This data describes a binding interaction between two proteins.

Sequence of protein 2:
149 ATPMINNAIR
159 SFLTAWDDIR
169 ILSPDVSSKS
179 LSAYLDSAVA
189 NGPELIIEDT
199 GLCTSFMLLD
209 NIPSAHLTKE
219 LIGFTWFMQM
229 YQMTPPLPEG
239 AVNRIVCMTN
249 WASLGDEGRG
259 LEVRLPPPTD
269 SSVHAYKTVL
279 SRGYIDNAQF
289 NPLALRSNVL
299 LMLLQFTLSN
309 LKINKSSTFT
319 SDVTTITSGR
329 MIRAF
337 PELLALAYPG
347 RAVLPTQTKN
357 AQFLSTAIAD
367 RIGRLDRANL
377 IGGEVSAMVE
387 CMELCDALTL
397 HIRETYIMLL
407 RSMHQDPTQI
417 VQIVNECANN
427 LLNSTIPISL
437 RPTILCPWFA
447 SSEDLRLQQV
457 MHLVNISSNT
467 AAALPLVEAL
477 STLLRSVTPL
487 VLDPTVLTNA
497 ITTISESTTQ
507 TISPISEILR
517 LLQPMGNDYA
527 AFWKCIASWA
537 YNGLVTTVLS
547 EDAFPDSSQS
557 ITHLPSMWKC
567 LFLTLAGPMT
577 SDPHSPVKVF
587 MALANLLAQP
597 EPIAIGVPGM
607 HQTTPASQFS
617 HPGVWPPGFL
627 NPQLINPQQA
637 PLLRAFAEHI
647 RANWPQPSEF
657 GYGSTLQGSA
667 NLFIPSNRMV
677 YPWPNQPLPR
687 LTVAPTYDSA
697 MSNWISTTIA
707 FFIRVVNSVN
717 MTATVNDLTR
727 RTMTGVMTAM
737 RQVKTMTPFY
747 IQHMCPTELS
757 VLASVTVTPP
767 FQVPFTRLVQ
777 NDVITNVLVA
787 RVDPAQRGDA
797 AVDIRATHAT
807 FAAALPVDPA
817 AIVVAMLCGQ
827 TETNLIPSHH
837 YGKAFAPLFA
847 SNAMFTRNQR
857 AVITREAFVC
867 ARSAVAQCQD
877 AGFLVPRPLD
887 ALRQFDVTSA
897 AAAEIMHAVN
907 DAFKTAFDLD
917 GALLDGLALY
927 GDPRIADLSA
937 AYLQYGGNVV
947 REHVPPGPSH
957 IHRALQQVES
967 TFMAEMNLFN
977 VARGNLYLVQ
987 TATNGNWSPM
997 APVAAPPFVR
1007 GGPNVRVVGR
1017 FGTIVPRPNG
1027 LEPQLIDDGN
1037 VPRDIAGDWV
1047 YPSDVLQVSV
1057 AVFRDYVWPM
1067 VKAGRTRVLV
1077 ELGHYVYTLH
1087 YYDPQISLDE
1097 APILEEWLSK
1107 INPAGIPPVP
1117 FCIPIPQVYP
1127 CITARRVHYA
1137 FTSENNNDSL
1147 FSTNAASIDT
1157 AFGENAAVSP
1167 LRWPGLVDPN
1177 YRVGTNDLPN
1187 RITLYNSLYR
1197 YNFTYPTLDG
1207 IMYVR

Interface contacts:
Residue L252 in protein 2 interacts with residue K254 in protein 1 (closest heavy-atom distance 2.9 Å).
Residue D208 in protein 2 is in contact with residue R305 in protein 1 (closest heavy-atom distance 3.0 Å).
Residue L161 in protein 2 interacts with residue V547 in protein 1 (closest heavy-atom distance 3.5 Å).
Residue S847 in protein 2 interacts with residue L231 in protein 1 (closest heavy-atom distance 3.3 Å).
Residue T1203 in protein 2 interacts with residue S235 in protein 1 (closest heavy-atom distance 3.3 Å).
Residue E196 in protein 2 is in contact with residue R236 in protein 1 (closest heavy-atom distance 3.4 Å).
Residue I194 in protein 2 is in contact with residue K234 in protein 1 (closest heavy-atom distance 3.3 Å).
Residue Y1201 in protein 2 is in contact with residue S235 in protein 1 (closest heavy-atom distance 3.6 Å).
Residue R168 in protein 2 interacts with residue E368 in protein 1 (closest heavy-atom distance 3.0 Å).
Residue G253 in protein 2 is in contact with residue K254 in protein 1 (closest heavy-atom distance 3.5 Å).
Residue D165 in protein 2 interacts with residue S373 in protein 1 (closest heavy-atom distance 3.1 Å).
Residue L207 in protein 2 interacts with residue R305 in protein 1 (closest heavy-atom distance 3.5 Å).
Residue W164 in protein 2 is in contact with residue E368 in protein 1 (closest heavy-atom distance 3.5 Å).
Residue E255 in protein 2 contacts residue G252 in protein 1 (closest heavy-atom distance 3.8 Å).
Residue R168 in protein 2 contacts residue V365 in protein 1 (closest heavy-atom distance 3.4 Å).
Residue S171 in protein 2 is in contact with residue R363 in protein 1 (closest heavy-atom distance 2.8 Å).
Residue W164 in protein 2 is in contact with residue D544 in protein 1 (closest heavy-atom distance 3.4 Å).
Residue S315 in protein 2 contacts residue T256 in protein 1 (closest heavy-atom distance 3.1 Å).
Residue E255 in protein 2 contacts residue R236 in protein 1 (closest heavy-atom distance 3.6 Å).
Residue E255 in protein 2 interacts with residue L253 in protein 1 (closest heavy-atom distance 3.4 Å).
Residue Q855 in protein 2 interacts with residue K234 in protein 1 (closest heavy-atom distance 2.8 Å).
Residue D254 in protein 2 is in contact with residue R236 in protein 1 (closest heavy-atom distance 2.5 Å).
Residue F333 in protein 2 is in contact with residue T256 in protein 1 (closest heavy-atom distance 3.6 Å).
Residue N848 in protein 2 is in contact with residue K234 in protein 1 (closest heavy-atom distance 3.2 Å).
Residue D254 in protein 2 is in contact with residue G252 in protein 1 (closest heavy-atom distance 3.6 Å).
Residue T198 in protein 2 contacts residue T256 in protein 1 (closest heavy-atom distance 3.5 Å).
Residue T1203 in protein 2 interacts with residue L202 in protein 1 (closest heavy-atom distance 3.4 Å).
Residue F851 in protein 2 interacts with residue K234 in protein 1 (closest heavy-atom distance 3.4 Å).
Residue I167 in protein 2 contacts residue V365 in protein 1 (closest heavy-atom distance 2.7 Å).
Residue R168 in protein 2 is in contact with residue F377 in protein 1 (closest heavy-atom distance 3.5 Å).
Residue D914 in protein 2 interacts with residue R362 in protein 1 (closest heavy-atom distance 3.1 Å).
Residue G253 in protein 2 interacts with residue L253 in protein 1 (closest heavy-atom distance 2.9 Å).
Residue I153 in protein 2 contacts residue I473 in protein 1 (closest heavy-atom distance 3.0 Å).
Residue D268 in protein 2 interacts with residue D302 in protein 1 (closest heavy-atom distance 2.8 Å).
Residue F160 in protein 2 contacts residue T477 in protein 1 (closest heavy-atom distance 3.2 Å).
Residue I210 in protein 2 interacts with residue H303 in protein 1 (closest heavy-atom distance 3.2 Å).
Residue I194 in protein 2 contacts residue S235 in protein 1 (closest heavy-atom distance 3.3 Å).
Residue I167 in protein 2 is in contact with residue K366 in protein 1 (closest heavy-atom distance 3.6 Å).
Residue P264 in protein 2 is in contact with residue P308 in protein 1 (closest heavy-atom distance 3.7 Å).
Residue I157 in protein 2 interacts with residue L550 in protein 1 (closest heavy-atom distance 3.7 Å).
Residue L161 in protein 2 interacts with residue H371 in protein 1 (closest heavy-atom distance 3.5 Å).
Residue T852 in protein 2 contacts residue K234 in protein 1 (closest heavy-atom distance 3.3 Å).
Residue P337 in protein 2 contacts residue T256 in protein 1 (closest heavy-atom distance 3.8 Å).
Residue R168 in protein 2 is in contact with residue I358 in protein 1 (closest heavy-atom distance 3.4 Å).
Residue I194 in protein 2 is in contact with residue L233 in protein 1 (closest heavy-atom distance 3.3 Å).
Residue T267 in protein 2 contacts residue D302 in protein 1 (closest heavy-atom distance 3.1 Å).
Residue W164 in protein 2 contacts residue K366 in protein 1 (closest heavy-atom distance 3.7 Å).
Residue L252 in protein 2 is in contact with residue P255 in protein 1 (closest heavy-atom distance 3.7 Å).
Residue R168 in protein 2 interacts with residue L367 in protein 1 (closest heavy-atom distance 2.5 Å).
Residue L161 in protein 2 interacts with residue L550 in protein 1 (closest heavy-atom distance 3.6 Å).
Residue I153 in protein 2 interacts with residue V470 in protein 1 (closest heavy-atom distance 3.5 Å).
Residue N189 in protein 2 interacts with residue P226 in protein 1 (closest heavy-atom distance 3.6 Å).
Residue D254 in protein 2 contacts residue D250 in protein 1 (closest heavy-atom distance 2.9 Å).
Residue L161 in protein 2 is in contact with residue A372 in protein 1 (closest heavy-atom distance 2.8 Å).
Residue P265 in protein 2 interacts with residue R305 in protein 1 (closest heavy-atom distance 3.6 Å).
Residue R168 in protein 2 interacts with residue K366 in protein 1 (closest heavy-atom distance 3.1 Å).
Residue N189 in protein 2 interacts with residue A230 in protein 1 (closest heavy-atom distance 3.5 Å).
Residue D173 in protein 2 contacts residue R363 in protein 1 (closest heavy-atom distance 3.0 Å).
Residue N209 in protein 2 contacts residue R305 in protein 1 (closest heavy-atom distance 3.0 Å).
Residue M152 in protein 2 is in contact with residue V470 in protein 1 (closest heavy-atom distance 3.2 Å).

Sequence of protein 1:
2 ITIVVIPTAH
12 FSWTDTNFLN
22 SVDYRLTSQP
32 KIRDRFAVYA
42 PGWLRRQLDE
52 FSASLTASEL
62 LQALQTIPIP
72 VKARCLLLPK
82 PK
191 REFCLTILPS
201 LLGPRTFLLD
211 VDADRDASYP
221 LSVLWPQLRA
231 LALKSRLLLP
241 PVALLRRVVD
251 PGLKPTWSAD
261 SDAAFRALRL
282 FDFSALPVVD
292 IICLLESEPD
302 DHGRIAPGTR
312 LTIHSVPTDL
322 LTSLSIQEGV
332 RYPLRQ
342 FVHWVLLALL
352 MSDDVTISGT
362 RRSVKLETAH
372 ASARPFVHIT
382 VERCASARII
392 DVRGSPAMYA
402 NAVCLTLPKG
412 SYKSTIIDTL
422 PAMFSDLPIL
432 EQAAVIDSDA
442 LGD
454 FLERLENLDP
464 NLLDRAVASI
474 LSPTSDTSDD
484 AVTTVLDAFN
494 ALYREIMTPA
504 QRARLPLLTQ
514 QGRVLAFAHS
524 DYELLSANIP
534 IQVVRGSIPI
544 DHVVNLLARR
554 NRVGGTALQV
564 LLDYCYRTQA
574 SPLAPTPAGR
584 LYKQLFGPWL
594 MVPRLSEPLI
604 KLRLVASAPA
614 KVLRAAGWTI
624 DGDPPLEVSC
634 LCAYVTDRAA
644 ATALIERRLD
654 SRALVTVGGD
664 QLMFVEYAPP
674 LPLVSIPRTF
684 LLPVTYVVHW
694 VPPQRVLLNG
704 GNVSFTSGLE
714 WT